Sequence of the second protein:
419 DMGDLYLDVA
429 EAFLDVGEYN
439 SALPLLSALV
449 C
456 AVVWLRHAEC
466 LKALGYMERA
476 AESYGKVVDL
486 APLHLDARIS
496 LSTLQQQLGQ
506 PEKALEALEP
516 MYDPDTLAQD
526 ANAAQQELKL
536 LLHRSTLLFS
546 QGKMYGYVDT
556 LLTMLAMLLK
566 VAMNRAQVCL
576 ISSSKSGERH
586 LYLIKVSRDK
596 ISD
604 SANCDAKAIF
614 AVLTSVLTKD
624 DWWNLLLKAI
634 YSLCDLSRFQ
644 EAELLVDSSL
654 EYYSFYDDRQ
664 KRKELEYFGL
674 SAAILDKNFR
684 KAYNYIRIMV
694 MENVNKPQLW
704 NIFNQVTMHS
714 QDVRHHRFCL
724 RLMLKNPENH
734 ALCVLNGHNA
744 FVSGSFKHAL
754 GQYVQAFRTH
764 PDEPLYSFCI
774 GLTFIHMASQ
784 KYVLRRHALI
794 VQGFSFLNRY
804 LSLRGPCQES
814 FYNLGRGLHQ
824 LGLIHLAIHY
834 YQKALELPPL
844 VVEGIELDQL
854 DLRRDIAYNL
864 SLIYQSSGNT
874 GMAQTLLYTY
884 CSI

Residue-level contacts at the interface:
Residue N707 in the second protein contacts residue P183 in the first protein (closest heavy-atom distance 2.9 Å).
Residue Q708 in the second protein interacts with residue Y84 in the first protein (closest heavy-atom distance 2.7 Å).
Residue D858 in the second protein is in contact with residue S141 in the first protein (closest heavy-atom distance 2.9 Å).
Residue C884 in the second protein interacts with residue V46 in the first protein (closest heavy-atom distance 3.2 Å).
Residue I793 in the second protein is in contact with residue Y196 in the first protein (closest heavy-atom distance 3.3 Å).
Residue L768 in the second protein is in contact with residue I182 in the first protein (closest heavy-atom distance 3.4 Å).
Residue Q852 in the second protein is in contact with residue K81 in the first protein (closest heavy-atom distance 3.2 Å).
Residue H790 in the second protein contacts residue Y196 in the first protein (closest heavy-atom distance 2.8 Å).
Residue G820 in the second protein contacts residue F143 in the first protein (closest heavy-atom distance 3.3 Å).
Residue E812 in the second protein contacts residue L146 in the first protein (closest heavy-atom distance 3.0 Å).
Residue N704 in the second protein is in contact with residue L180 in the first protein (closest heavy-atom distance 3.3 Å).
Residue L702 in the second protein interacts with residue F174 in the first protein (closest heavy-atom distance 3.4 Å).
Residue F771 in the second protein interacts with residue F187 in the first protein (closest heavy-atom distance 3.4 Å).
Residue N704 in the second protein interacts with residue Y181 in the first protein (closest heavy-atom distance 2.6 Å).
Residue R807 in the second protein interacts with residue V148 in the first protein (closest heavy-atom distance 2.5 Å).
Residue H828 in the second protein interacts with residue Y198 in the first protein (closest heavy-atom distance 2.8 Å).
Residue H779 in the second protein interacts with residue S188 in the first protein (closest heavy-atom distance 3.3 Å).
Residue H741 in the second protein is in contact with residue I182 in the first protein (closest heavy-atom distance 2.9 Å).
Residue Y670 in the second protein interacts with residue H175 in the first protein (closest heavy-atom distance 3.4 Å).
Residue S885 in the second protein contacts residue V46 in the first protein (closest heavy-atom distance 3.2 Å).
Residue H712 in the second protein is in contact with residue P83 in the first protein (closest heavy-atom distance 2.8 Å).
Residue I705 in the second protein interacts with residue V163 in the first protein (closest heavy-atom distance 3.4 Å).
Residue W703 in the second protein is in contact with residue I182 in the first protein (closest heavy-atom distance 3.3 Å).
Residue Q852 in the second protein interacts with residue R79 in the first protein (closest heavy-atom distance 2.9 Å).
Residue Q823 in the second protein contacts residue F143 in the first protein (closest heavy-atom distance 3.4 Å).
Residue Y815 in the second protein is in contact with residue S141 in the first protein (closest heavy-atom distance 3.3 Å).
Residue F744 in the second protein contacts residue F187 in the first protein (closest heavy-atom distance 3.1 Å).
Residue Q701 in the second protein is in contact with residue F174 in the first protein (closest heavy-atom distance 3.0 Å).
Residue Q823 in the second protein is in contact with residue V194 in the first protein (closest heavy-atom distance 2.8 Å).
Residue G847 in the second protein contacts residue D161 in the first protein (closest heavy-atom distance 3.4 Å).
Residue Y815 in the second protein contacts residue D142 in the first protein (closest heavy-atom distance 2.6 Å).
Residue N816 in the second protein is in contact with residue Q144 in the first protein (closest heavy-atom distance 2.8 Å).
Residue N707 in the second protein interacts with residue I182 in the first protein (closest heavy-atom distance 3.4 Å).
Residue R789 in the second protein contacts residue Y196 in the first protein (closest heavy-atom distance 3.1 Å).
Residue M711 in the second protein is in contact with residue P83 in the first protein (closest heavy-atom distance 3.4 Å).
Residue R819 in the second protein interacts with residue L190 in the first protein (closest heavy-atom distance 2.5 Å).
Residue E766 in the second protein is in contact with residue H149 in the first protein (closest heavy-atom distance 3.2 Å).
Residue Y861 in the second protein contacts residue F137 in the first protein (closest heavy-atom distance 2.9 Å).
Residue Q701 in the second protein is in contact with residue L178 in the first protein (closest heavy-atom distance 3.4 Å).
Residue L824 in the second protein contacts residue Y196 in the first protein (closest heavy-atom distance 3.3 Å).
Residue E667 in the second protein is in contact with residue K170 in the first protein (closest heavy-atom distance 3.0 Å).
Residue R789 in the second protein interacts with residue R199 in the first protein (closest heavy-atom distance 2.3 Å).
Residue P700 in the second protein is in contact with residue L178 in the first protein (closest heavy-atom distance 3.3 Å).
Residue V786 in the second protein interacts with residue E201 in the first protein (closest heavy-atom distance 3.1 Å).
Residue R819 in the second protein is in contact with residue M140 in the first protein (closest heavy-atom distance 2.6 Å).
Residue S674 in the second protein contacts residue P168 in the first protein (closest heavy-atom distance 3.1 Å).
Residue M711 in the second protein interacts with residue P185 in the first protein (closest heavy-atom distance 3.2 Å).
Residue C884 in the second protein contacts residue G45 in the first protein (closest heavy-atom distance 3.4 Å).
Residue L775 in the second protein is in contact with residue F143 in the first protein (closest heavy-atom distance 3.4 Å).
Residue R807 in the second protein interacts with residue H156 in the first protein (closest heavy-atom distance 3.4 Å).
Residue Q823 in the second protein is in contact with residue S188 in the first protein (closest heavy-atom distance 3.0 Å).
Residue D858 in the second protein interacts with residue Q144 in the first protein (closest heavy-atom distance 2.9 Å).
Residue V745 in the second protein is in contact with residue R189 in the first protein (closest heavy-atom distance 2.9 Å).
Residue S782 in the second protein contacts residue V194 in the first protein (closest heavy-atom distance 3.3 Å).
Residue E846 in the second protein contacts residue S158 in the first protein (closest heavy-atom distance 3.1 Å).
Residue N862 in the second protein contacts residue S141 in the first protein (closest heavy-atom distance 3.3 Å).
Residue N704 in the second protein is in contact with residue P179 in the first protein (closest heavy-atom distance 2.7 Å).
Residue Q823 in the second protein contacts residue P193 in the first protein (closest heavy-atom distance 3.3 Å).
Residue R819 in the second protein is in contact with residue S141 in the first protein (closest heavy-atom distance 3.3 Å).
Residue R807 in the second protein is in contact with residue T150 in the first protein (closest heavy-atom distance 2.8 Å).

Sequence of the first protein:
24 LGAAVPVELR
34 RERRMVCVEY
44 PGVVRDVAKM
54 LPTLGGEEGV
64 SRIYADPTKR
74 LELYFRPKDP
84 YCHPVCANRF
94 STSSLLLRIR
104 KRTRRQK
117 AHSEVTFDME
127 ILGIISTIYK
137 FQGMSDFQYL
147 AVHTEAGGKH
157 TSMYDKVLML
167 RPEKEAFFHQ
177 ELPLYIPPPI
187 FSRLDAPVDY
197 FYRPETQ

The following describes two proteins that form a bound complex.